Sequence of the second protein:
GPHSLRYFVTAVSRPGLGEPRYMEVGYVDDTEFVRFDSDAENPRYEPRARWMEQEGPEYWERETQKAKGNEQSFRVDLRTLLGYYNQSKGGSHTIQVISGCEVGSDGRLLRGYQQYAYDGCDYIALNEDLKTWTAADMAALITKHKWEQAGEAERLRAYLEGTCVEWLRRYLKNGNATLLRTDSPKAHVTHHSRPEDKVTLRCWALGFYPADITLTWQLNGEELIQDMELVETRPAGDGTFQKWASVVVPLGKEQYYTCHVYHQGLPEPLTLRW

Sequence of the first protein:
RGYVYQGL

These two protein chains interact to form a complex.

Interface contacts:
Residue K66 in the second protein is in contact with residue G2 in the first protein (closest heavy-atom distance 2.8 Å).
Residue K66 in the second protein is in contact with residue V4 in the first protein (closest heavy-atom distance 3.6 Å).
Residue Y159 in the second protein is in contact with residue R1 in the first protein (closest heavy-atom distance 2.8 Å).
Residue Q114 in the second protein interacts with residue Y5 in the first protein (closest heavy-atom distance 3.5 Å).
Residue Y7 in the second protein is in contact with residue Y5 in the first protein (closest heavy-atom distance 4.2 Å).
Residue E152 in the second protein is in contact with residue Y3 in the first protein (closest heavy-atom distance 2.7 Å).
Residue Q114 in the second protein interacts with residue Y3 in the first protein (closest heavy-atom distance 3.9 Å).
Residue R62 in the second protein contacts residue R1 in the first protein (closest heavy-atom distance 3.7 Å).
Residue T80 in the second protein contacts residue L8 in the first protein (closest heavy-atom distance 3.8 Å).
Residue D77 in the second protein contacts residue Q6 in the first protein (closest heavy-atom distance 4.4 Å).
Residue S73 in the second protein is in contact with residue G7 in the first protein (closest heavy-atom distance 4.2 Å).
Residue W167 in the second protein contacts residue R1 in the first protein (closest heavy-atom distance 3.4 Å).
Residue Y123 in the second protein contacts residue L8 in the first protein (closest heavy-atom distance 4.2 Å).
Residue N70 in the second protein is in contact with residue Y5 in the first protein (closest heavy-atom distance 3.1 Å).
Residue D77 in the second protein is in contact with residue G7 in the first protein (closest heavy-atom distance 3.5 Å).
Residue T143 in the second protein interacts with residue G7 in the first protein (closest heavy-atom distance 4.8 Å).
Residue I142 in the second protein interacts with residue L8 in the first protein (closest heavy-atom distance 5.0 Å).
Residue Y7 in the second protein contacts residue R1 in the first protein (closest heavy-atom distance 2.7 Å).
Residue E152 in the second protein interacts with residue Q6 in the first protein (closest heavy-atom distance 3.0 Å).
Residue F33 in the second protein contacts residue R1 in the first protein (closest heavy-atom distance 4.8 Å).
Residue V97 in the second protein interacts with residue Y5 in the first protein (closest heavy-atom distance 4.0 Å).
Residue W147 in the second protein is in contact with residue G7 in the first protein (closest heavy-atom distance 3.0 Å).
Residue W147 in the second protein contacts residue L8 in the first protein (closest heavy-atom distance 3.4 Å).
Residue L156 in the second protein contacts residue Y3 in the first protein (closest heavy-atom distance 3.5 Å).
Residue I95 in the second protein contacts residue L8 in the first protein (closest heavy-atom distance 4.3 Å).
Residue T143 in the second protein is in contact with residue L8 in the first protein (closest heavy-atom distance 2.8 Å).
Residue R155 in the second protein interacts with residue V4 in the first protein (closest heavy-atom distance 2.7 Å).
Residue K146 in the second protein is in contact with residue L8 in the first protein (closest heavy-atom distance 3.1 Å).
Residue L81 in the second protein contacts residue L8 in the first protein (closest heavy-atom distance 3.8 Å).
Residue Y84 in the second protein is in contact with residue L8 in the first protein (closest heavy-atom distance 2.8 Å).
Residue Y59 in the second protein is in contact with residue R1 in the first protein (closest heavy-atom distance 4.2 Å).
Residue R155 in the second protein interacts with residue Y3 in the first protein (closest heavy-atom distance 2.7 Å).
Residue E24 in the second protein interacts with residue Y5 in the first protein (closest heavy-atom distance 4.6 Å).
Residue Y7 in the second protein contacts residue G2 in the first protein (closest heavy-atom distance 3.3 Å).
Residue L5 in the second protein is in contact with residue R1 in the first protein (closest heavy-atom distance 4.0 Å).
Residue N70 in the second protein interacts with residue Y3 in the first protein (closest heavy-atom distance 3.1 Å).
Residue S99 in the second protein contacts residue Y5 in the first protein (closest heavy-atom distance 3.7 Å).
Residue Y159 in the second protein contacts residue G2 in the first protein (closest heavy-atom distance 3.8 Å).
Residue T163 in the second protein contacts residue R1 in the first protein (closest heavy-atom distance 3.9 Å).
Residue Y116 in the second protein interacts with residue Q6 in the first protein (closest heavy-atom distance 3.8 Å).
Residue Y171 in the second protein interacts with residue R1 in the first protein (closest heavy-atom distance 2.7 Å).
Residue D77 in the second protein interacts with residue L8 in the first protein (closest heavy-atom distance 3.0 Å).
Residue R155 in the second protein contacts residue Y5 in the first protein (closest heavy-atom distance 3.8 Å).
Residue A150 in the second protein interacts with residue Q6 in the first protein (closest heavy-atom distance 4.6 Å).
Residue N70 in the second protein interacts with residue V4 in the first protein (closest heavy-atom distance 3.7 Å).
Residue K66 in the second protein interacts with residue Y3 in the first protein (closest heavy-atom distance 4.9 Å).
Residue S73 in the second protein interacts with residue Y5 in the first protein (closest heavy-atom distance 3.9 Å).
Residue E63 in the second protein is in contact with residue R1 in the first protein (closest heavy-atom distance 3.2 Å).
Residue R155 in the second protein is in contact with residue Q6 in the first protein (closest heavy-atom distance 3.5 Å).
Residue V9 in the second protein contacts residue Y5 in the first protein (closest heavy-atom distance 3.5 Å).
Residue E63 in the second protein contacts residue G2 in the first protein (closest heavy-atom distance 3.0 Å).
Residue Y159 in the second protein interacts with residue Y3 in the first protein (closest heavy-atom distance 3.4 Å).
Residue F74 in the second protein contacts residue Y5 in the first protein (closest heavy-atom distance 3.8 Å).
Residue K66 in the second protein is in contact with residue R1 in the first protein (closest heavy-atom distance 3.9 Å).
Residue Y116 in the second protein is in contact with residue Y5 in the first protein (closest heavy-atom distance 3.6 Å).
Residue S99 in the second protein interacts with residue Y3 in the first protein (closest heavy-atom distance 4.9 Å).
Residue Y22 in the second protein interacts with residue Y5 in the first protein (closest heavy-atom distance 4.4 Å).
Residue Y116 in the second protein is in contact with residue L8 in the first protein (closest heavy-atom distance 3.8 Å).
Residue W147 in the second protein interacts with residue Q6 in the first protein (closest heavy-atom distance 3.4 Å).
Residue S73 in the second protein interacts with residue Q6 in the first protein (closest heavy-atom distance 4.5 Å).